The following describes two proteins that form a bound complex.

Interface contacts:
Residue D107 in the second protein is in contact with residue H31 in the first protein (closest heavy-atom distance 4.3 Å).
Residue E106 in the second protein is in contact with residue H31 in the first protein (closest heavy-atom distance 3.7 Å).
Residue E106 in the second protein is in contact with residue L30 in the first protein (closest heavy-atom distance 4.5 Å).

Sequence of the second protein:
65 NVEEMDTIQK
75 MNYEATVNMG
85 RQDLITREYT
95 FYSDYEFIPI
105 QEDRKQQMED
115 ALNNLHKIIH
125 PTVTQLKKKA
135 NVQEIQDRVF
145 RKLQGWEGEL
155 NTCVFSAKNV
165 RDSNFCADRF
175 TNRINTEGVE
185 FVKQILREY

Sequence of the first protein:
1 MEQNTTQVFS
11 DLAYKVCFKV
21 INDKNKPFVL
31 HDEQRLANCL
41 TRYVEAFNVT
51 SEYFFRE